Sequence of the second protein:
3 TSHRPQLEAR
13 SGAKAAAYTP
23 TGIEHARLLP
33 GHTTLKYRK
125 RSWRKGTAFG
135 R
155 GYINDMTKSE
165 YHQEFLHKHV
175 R

Sequence of the first protein:
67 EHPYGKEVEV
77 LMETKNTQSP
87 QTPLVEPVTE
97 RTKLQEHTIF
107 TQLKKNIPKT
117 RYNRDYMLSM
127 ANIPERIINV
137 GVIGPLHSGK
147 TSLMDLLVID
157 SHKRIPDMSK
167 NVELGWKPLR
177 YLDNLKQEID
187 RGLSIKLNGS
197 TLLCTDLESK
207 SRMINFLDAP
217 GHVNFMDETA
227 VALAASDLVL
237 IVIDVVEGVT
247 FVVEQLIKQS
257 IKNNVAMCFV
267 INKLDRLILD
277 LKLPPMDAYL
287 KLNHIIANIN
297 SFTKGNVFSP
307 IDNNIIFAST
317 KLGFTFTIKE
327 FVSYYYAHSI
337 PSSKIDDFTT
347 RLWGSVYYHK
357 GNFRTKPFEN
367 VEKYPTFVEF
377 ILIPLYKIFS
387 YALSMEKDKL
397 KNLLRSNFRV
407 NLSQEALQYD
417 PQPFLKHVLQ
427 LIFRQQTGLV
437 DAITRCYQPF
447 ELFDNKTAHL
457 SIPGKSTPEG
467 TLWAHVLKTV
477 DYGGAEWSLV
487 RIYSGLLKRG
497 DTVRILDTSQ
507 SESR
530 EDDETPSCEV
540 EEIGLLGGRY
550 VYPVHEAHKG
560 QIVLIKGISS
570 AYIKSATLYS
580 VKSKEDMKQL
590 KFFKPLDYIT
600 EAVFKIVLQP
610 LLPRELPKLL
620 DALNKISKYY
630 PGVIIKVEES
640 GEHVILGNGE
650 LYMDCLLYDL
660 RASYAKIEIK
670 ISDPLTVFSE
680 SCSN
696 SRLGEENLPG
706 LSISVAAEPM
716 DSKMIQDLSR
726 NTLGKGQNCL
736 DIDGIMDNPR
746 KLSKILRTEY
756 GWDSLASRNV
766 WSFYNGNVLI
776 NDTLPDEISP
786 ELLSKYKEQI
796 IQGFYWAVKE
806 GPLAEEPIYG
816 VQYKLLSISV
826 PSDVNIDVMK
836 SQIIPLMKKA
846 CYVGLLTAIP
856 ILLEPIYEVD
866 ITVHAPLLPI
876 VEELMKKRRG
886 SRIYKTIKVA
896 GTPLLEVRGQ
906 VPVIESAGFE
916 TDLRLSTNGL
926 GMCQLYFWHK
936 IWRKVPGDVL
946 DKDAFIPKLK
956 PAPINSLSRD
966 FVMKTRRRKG

Residue-level contacts at the interface:
Residue M78 in the first protein contacts residue Y156 in the second protein (closest heavy-atom distance 4.0 Å).
Residue V94 in the first protein is in contact with residue K41 in the second protein (closest heavy-atom distance 3.9 Å).
Residue V91 in the first protein is in contact with residue R40 in the second protein (closest heavy-atom distance 3.9 Å).

The following describes two proteins that form a bound complex.